Sequence of the second protein:
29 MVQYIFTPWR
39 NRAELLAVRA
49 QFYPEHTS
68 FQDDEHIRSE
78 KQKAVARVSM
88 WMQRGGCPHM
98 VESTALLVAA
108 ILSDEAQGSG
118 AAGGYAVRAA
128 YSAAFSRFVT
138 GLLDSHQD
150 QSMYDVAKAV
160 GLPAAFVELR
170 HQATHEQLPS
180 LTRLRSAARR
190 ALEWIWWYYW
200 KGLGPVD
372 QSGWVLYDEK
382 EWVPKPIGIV

This data describes a binding interaction between two proteins.

Sequence of the first protein:
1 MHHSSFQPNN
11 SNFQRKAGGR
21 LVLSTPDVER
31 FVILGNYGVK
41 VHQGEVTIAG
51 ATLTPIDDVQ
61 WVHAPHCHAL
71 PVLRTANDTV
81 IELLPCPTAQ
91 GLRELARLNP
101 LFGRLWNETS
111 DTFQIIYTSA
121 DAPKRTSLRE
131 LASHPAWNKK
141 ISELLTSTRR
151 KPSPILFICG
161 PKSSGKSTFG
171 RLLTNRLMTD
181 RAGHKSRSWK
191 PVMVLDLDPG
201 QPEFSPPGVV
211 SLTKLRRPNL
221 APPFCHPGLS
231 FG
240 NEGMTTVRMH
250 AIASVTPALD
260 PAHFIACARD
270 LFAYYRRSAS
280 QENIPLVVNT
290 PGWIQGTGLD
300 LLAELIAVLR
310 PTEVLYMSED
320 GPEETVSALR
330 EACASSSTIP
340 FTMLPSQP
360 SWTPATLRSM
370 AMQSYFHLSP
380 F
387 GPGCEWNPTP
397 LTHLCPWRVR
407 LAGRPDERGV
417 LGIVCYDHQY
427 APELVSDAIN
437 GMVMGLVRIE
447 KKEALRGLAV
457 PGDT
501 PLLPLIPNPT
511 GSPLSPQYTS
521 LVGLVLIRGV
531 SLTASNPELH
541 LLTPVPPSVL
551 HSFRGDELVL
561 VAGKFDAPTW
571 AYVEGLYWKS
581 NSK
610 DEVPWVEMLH

Residue-level contacts at the interface:
Residue N436 in the first protein interacts with residue R91 in the second protein (closest heavy-atom distance 2.9 Å).
Residue L576 in the first protein contacts residue Y32 in the second protein (closest heavy-atom distance 3.5 Å).
Residue H399 in the first protein is in contact with residue W383 in the second protein (closest heavy-atom distance 3.3 Å).
Residue G529 in the first protein contacts residue V391 in the second protein (closest heavy-atom distance 3.5 Å).
Residue W614 in the first protein contacts residue P36 in the second protein (closest heavy-atom distance 3.5 Å).
Residue L618 in the first protein interacts with residue Q31 in the second protein (closest heavy-atom distance 3.1 Å).
Residue N436 in the first protein contacts residue G389 in the second protein (closest heavy-atom distance 3.6 Å).
Residue S580 in the first protein contacts residue M29 in the second protein (closest heavy-atom distance 3.9 Å).
Residue V573 in the first protein is in contact with residue F34 in the second protein (closest heavy-atom distance 3.5 Å).
Residue L430 in the first protein is in contact with residue R84 in the second protein (closest heavy-atom distance 3.7 Å).
Residue L618 in the first protein interacts with residue I33 in the second protein (closest heavy-atom distance 3.8 Å).
Residue V573 in the first protein interacts with residue Y32 in the second protein (closest heavy-atom distance 3.4 Å).
Residue L558 in the first protein interacts with residue W375 in the second protein (closest heavy-atom distance 3.4 Å).
Residue H540 in the first protein contacts residue Y378 in the second protein (closest heavy-atom distance 3.6 Å).
Residue P402 in the first protein interacts with residue W383 in the second protein (closest heavy-atom distance 3.5 Å).
Residue R528 in the first protein is in contact with residue I390 in the second protein (closest heavy-atom distance 3.7 Å).
Residue W614 in the first protein is in contact with residue R38 in the second protein (closest heavy-atom distance 3.0 Å).
Residue A434 in the first protein is in contact with residue M87 in the second protein (closest heavy-atom distance 3.8 Å).
Residue V405 in the first protein interacts with residue G374 in the second protein (closest heavy-atom distance 3.2 Å).
Residue W403 in the first protein is in contact with residue L377 in the second protein (closest heavy-atom distance 3.5 Å).
Residue P613 in the first protein interacts with residue I390 in the second protein (closest heavy-atom distance 3.8 Å).
Residue E616 in the first protein contacts residue Q31 in the second protein (closest heavy-atom distance 3.8 Å).
Residue D433 in the first protein contacts residue R38 in the second protein (closest heavy-atom distance 3.6 Å).
Residue S531 in the first protein is in contact with residue V391 in the second protein (closest heavy-atom distance 3.5 Å).
Residue W614 in the first protein is in contact with residue R91 in the second protein (closest heavy-atom distance 3.2 Å).
Residue R528 in the first protein interacts with residue K386 in the second protein (closest heavy-atom distance 2.4 Å).
Residue L541 in the first protein interacts with residue W375 in the second protein (closest heavy-atom distance 3.4 Å).
Residue R528 in the first protein interacts with residue G389 in the second protein (closest heavy-atom distance 3.4 Å).
Residue W614 in the first protein contacts residue I388 in the second protein (closest heavy-atom distance 3.1 Å).
Residue Y577 in the first protein is in contact with residue M29 in the second protein (closest heavy-atom distance 3.8 Å).
Residue C401 in the first protein is in contact with residue L377 in the second protein (closest heavy-atom distance 3.9 Å).
Residue R404 in the first protein contacts residue V376 in the second protein (closest heavy-atom distance 3.0 Å).
Residue E616 in the first protein interacts with residue I33 in the second protein (closest heavy-atom distance 3.0 Å).
Residue Y426 in the first protein contacts residue Q90 in the second protein (closest heavy-atom distance 3.7 Å).
Residue R528 in the first protein contacts residue W383 in the second protein (closest heavy-atom distance 3.2 Å).
Residue M438 in the first protein is in contact with residue R91 in the second protein (closest heavy-atom distance 3.6 Å).
Residue V405 in the first protein interacts with residue W375 in the second protein (closest heavy-atom distance 3.5 Å).
Residue P613 in the first protein is in contact with residue R38 in the second protein (closest heavy-atom distance 3.8 Å).
Residue A571 in the first protein is in contact with residue I388 in the second protein (closest heavy-atom distance 3.7 Å).
Residue P613 in the first protein interacts with residue P387 in the second protein (closest heavy-atom distance 3.8 Å).
Residue P402 in the first protein contacts residue Y378 in the second protein (closest heavy-atom distance 3.1 Å).
Residue L400 in the first protein is in contact with residue W383 in the second protein (closest heavy-atom distance 3.8 Å).
Residue H424 in the first protein is in contact with residue Q90 in the second protein (closest heavy-atom distance 3.1 Å).
Residue K564 in the first protein contacts residue Q90 in the second protein (closest heavy-atom distance 3.1 Å).
Residue R404 in the first protein interacts with residue G374 in the second protein (closest heavy-atom distance 3.5 Å).
Residue L430 in the first protein interacts with residue A83 in the second protein (closest heavy-atom distance 3.7 Å).
Residue P402 in the first protein is in contact with residue L377 in the second protein (closest heavy-atom distance 3.9 Å).
Residue W614 in the first protein interacts with residue W37 in the second protein (closest heavy-atom distance 3.8 Å).
Residue T569 in the first protein is in contact with residue F34 in the second protein (closest heavy-atom distance 2.9 Å).
Residue D433 in the first protein is in contact with residue M87 in the second protein (closest heavy-atom distance 3.4 Å).
Residue V530 in the first protein interacts with residue V391 in the second protein (closest heavy-atom distance 3.8 Å).
Residue R406 in the first protein contacts residue G374 in the second protein (closest heavy-atom distance 3.4 Å).
Residue H619 in the first protein contacts residue Q31 in the second protein (closest heavy-atom distance 3.2 Å).
Residue W614 in the first protein contacts residue T35 in the second protein (closest heavy-atom distance 3.2 Å).
Residue T398 in the first protein contacts residue W383 in the second protein (closest heavy-atom distance 3.6 Å).
Residue R528 in the first protein contacts residue P387 in the second protein (closest heavy-atom distance 3.5 Å).
Residue W614 in the first protein is in contact with residue F34 in the second protein (closest heavy-atom distance 3.7 Å).
Residue R404 in the first protein interacts with residue W375 in the second protein (closest heavy-atom distance 3.7 Å).
Residue E616 in the first protein contacts residue R40 in the second protein (closest heavy-atom distance 3.7 Å).
Residue H551 in the first protein interacts with residue W375 in the second protein (closest heavy-atom distance 3.6 Å).